Sequence of the first protein:
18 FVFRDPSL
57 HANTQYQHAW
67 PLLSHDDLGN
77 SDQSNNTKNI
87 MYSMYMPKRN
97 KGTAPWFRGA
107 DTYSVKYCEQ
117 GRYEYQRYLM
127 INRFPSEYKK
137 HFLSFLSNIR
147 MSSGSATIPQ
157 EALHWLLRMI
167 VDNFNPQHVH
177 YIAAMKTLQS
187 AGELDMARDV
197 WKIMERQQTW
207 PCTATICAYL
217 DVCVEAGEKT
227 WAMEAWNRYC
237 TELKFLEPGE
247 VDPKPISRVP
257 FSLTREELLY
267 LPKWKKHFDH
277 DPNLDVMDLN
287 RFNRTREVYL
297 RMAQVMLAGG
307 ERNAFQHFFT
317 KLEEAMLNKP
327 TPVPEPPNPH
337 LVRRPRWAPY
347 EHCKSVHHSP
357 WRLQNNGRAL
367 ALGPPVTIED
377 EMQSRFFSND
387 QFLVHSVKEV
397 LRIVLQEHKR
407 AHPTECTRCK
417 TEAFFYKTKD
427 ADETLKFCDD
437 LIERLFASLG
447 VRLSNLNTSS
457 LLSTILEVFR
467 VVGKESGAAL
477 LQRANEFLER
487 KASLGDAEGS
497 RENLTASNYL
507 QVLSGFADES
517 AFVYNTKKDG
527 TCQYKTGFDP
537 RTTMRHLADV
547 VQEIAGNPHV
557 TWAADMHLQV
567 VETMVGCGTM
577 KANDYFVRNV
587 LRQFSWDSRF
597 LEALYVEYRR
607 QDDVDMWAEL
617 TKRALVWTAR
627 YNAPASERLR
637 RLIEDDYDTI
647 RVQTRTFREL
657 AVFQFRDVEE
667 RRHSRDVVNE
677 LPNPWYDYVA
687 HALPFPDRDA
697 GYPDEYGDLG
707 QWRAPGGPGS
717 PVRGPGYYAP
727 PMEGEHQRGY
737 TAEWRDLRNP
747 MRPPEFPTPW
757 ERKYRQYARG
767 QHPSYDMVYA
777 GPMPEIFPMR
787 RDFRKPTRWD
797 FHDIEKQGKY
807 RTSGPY

Sequence of the second protein:
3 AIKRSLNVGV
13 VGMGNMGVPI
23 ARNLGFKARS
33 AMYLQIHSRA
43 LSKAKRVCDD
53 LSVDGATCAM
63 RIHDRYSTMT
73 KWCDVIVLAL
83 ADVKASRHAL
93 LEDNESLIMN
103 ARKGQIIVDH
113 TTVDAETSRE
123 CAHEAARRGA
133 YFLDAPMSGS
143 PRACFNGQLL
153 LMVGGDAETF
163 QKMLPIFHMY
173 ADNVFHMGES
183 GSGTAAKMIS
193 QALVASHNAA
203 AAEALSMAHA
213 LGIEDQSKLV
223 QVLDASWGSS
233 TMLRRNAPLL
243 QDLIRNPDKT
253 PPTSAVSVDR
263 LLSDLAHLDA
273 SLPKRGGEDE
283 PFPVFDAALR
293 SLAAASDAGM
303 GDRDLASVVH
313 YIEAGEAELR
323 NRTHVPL

The following describes two proteins that form a bound complex.

Contacts between the two chains:
Residue H57 in the first protein interacts with residue R48 in the second protein (closest heavy-atom distance 3.0 Å).
Residue H57 in the first protein interacts with residue D52 in the second protein (closest heavy-atom distance 4.6 Å).
Residue N59 in the first protein is in contact with residue D52 in the second protein (closest heavy-atom distance 4.7 Å).
Residue N59 in the first protein contacts residue V55 in the second protein (closest heavy-atom distance 3.3 Å).
Residue N59 in the first protein interacts with residue D51 in the second protein (closest heavy-atom distance 3.2 Å).
Residue A58 in the first protein contacts residue D52 in the second protein (closest heavy-atom distance 4.9 Å).
Residue Y62 in the first protein is in contact with residue V55 in the second protein (closest heavy-atom distance 3.6 Å).
Residue Q61 in the first protein is in contact with residue V55 in the second protein (closest heavy-atom distance 4.7 Å).
Residue A58 in the first protein interacts with residue R48 in the second protein (closest heavy-atom distance 3.6 Å).